Sequence of protein 1:
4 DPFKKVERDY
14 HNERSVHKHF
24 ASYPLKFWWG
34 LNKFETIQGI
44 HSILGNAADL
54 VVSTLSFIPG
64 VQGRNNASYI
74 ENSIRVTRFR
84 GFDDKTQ

Interface contacts:
Residue T56 in protein 2 contacts residue A24 in protein 1 (closest heavy-atom distance 4.4 Å).
Residue E54 in protein 2 is in contact with residue H20 in protein 1 (closest heavy-atom distance 4.3 Å).

Sequence of protein 2:
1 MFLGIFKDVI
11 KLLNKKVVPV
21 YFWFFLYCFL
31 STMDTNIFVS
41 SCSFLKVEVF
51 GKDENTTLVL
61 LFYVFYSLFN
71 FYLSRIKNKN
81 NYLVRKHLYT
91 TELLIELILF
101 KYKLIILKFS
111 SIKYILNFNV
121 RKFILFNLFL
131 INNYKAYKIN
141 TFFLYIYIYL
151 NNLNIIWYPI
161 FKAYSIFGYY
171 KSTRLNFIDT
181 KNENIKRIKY

This data describes a binding interaction between two proteins.